Contacts between the two chains:
Residue K130 in chain A interacts with residue P42 in chain B (closest heavy-atom distance 4.8 Å).
Residue K130 in chain A interacts with residue H40 in chain B (closest heavy-atom distance 3.6 Å).

Sequence of chain B:
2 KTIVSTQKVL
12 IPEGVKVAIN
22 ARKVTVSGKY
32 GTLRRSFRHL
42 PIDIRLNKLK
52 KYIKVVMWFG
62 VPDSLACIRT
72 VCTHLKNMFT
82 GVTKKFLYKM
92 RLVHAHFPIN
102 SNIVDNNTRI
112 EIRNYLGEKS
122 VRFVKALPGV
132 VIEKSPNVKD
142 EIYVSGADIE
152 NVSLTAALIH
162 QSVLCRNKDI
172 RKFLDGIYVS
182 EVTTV

These two protein chains interact to form a complex.

Sequence of chain A:
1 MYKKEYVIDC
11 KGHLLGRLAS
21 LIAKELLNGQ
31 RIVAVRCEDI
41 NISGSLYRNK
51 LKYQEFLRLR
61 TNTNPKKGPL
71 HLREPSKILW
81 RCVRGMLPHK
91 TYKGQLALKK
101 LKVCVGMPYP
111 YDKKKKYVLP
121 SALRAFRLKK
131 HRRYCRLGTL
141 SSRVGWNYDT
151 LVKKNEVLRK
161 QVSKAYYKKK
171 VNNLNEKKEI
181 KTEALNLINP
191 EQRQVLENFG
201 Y